Sequence of the first protein:
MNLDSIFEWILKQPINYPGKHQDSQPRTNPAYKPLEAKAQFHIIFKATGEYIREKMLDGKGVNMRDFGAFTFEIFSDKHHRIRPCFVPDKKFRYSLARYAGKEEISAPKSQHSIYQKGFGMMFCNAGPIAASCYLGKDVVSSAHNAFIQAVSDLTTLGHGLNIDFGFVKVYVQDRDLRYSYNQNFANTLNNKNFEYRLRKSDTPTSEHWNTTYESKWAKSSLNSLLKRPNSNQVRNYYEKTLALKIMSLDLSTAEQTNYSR

Residue-level contacts at the interface:
Residue H307 in the second protein contacts residue Y118 in the first protein (closest heavy-atom distance 3.1 Å).
Residue D304 in the second protein is in contact with residue Y118 in the first protein (closest heavy-atom distance 3.2 Å).
Residue H307 in the second protein contacts residue T179 in the first protein (closest heavy-atom distance 4.8 Å).
Residue R306 in the second protein is in contact with residue Y118 in the first protein (closest heavy-atom distance 4.8 Å).
Residue E383 in the second protein is in contact with residue R122 in the first protein (closest heavy-atom distance 3.4 Å).

Sequence of the second protein:
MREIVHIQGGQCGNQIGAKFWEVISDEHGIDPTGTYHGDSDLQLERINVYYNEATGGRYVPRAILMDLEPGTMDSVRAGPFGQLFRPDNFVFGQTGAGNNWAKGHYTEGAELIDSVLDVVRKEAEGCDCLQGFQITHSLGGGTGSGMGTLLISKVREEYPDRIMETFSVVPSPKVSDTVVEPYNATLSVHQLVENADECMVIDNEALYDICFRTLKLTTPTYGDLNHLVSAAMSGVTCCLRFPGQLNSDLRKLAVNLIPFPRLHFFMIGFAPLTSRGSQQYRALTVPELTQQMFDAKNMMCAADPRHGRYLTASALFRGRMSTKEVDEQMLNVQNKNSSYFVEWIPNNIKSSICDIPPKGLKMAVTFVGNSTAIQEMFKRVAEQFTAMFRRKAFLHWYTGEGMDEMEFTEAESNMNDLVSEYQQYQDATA

This data describes a binding interaction between two proteins.